Contacts between the two chains:
Residue V363 in the second protein interacts with residue L11 in the first protein (closest heavy-atom distance 4.7 Å).
Residue M913 in the second protein contacts residue L6 in the first protein (closest heavy-atom distance 4.3 Å).
Residue F385 in the second protein contacts residue L11 in the first protein (closest heavy-atom distance 4.0 Å).
Residue Y874 in the second protein is in contact with residue A2 in the first protein (closest heavy-atom distance 4.3 Å).
Residue M913 in the second protein is in contact with residue A2 in the first protein (closest heavy-atom distance 4.1 Å).
Residue R725 in the second protein is in contact with residue R7 in the first protein (closest heavy-atom distance 3.1 Å).
Residue Y874 in the second protein interacts with residue L6 in the first protein (closest heavy-atom distance 3.5 Å).
Residue Y815 in the second protein interacts with residue R7 in the first protein (closest heavy-atom distance 2.9 Å).
Residue F1006 in the second protein contacts residue R9 in the first protein (closest heavy-atom distance 3.3 Å).
Residue R330 in the second protein interacts with residue G12 in the first protein (closest heavy-atom distance 3.4 Å).
Residue A844 in the second protein contacts residue Q1 in the first protein (closest heavy-atom distance 3.2 Å).
Residue W956 in the second protein contacts residue R9 in the first protein (closest heavy-atom distance 4.0 Å).
Residue E843 in the second protein is in contact with residue Q1 in the first protein (closest heavy-atom distance 3.4 Å).
Residue P361 in the second protein contacts residue E10 in the first protein (closest heavy-atom distance 4.1 Å).
Residue A384 in the second protein is in contact with residue L11 in the first protein (closest heavy-atom distance 4.1 Å).
Residue V1036 in the second protein contacts residue E10 in the first protein (closest heavy-atom distance 3.3 Å).
Residue L331 in the second protein is in contact with residue L11 in the first protein (closest heavy-atom distance 4.6 Å).
Residue N1008 in the second protein contacts residue L11 in the first protein (closest heavy-atom distance 5.0 Å).
Residue P846 in the second protein is in contact with residue L3 in the first protein (closest heavy-atom distance 3.7 Å).
Residue Y815 in the second protein contacts residue L3 in the first protein (closest heavy-atom distance 4.9 Å).
Residue V1036 in the second protein interacts with residue L11 in the first protein (closest heavy-atom distance 3.5 Å).
Residue L915 in the second protein contacts residue L6 in the first protein (closest heavy-atom distance 3.8 Å).
Residue V363 in the second protein is in contact with residue E10 in the first protein (closest heavy-atom distance 3.4 Å).
Residue N1008 in the second protein is in contact with residue R9 in the first protein (closest heavy-atom distance 4.4 Å).
Residue A872 in the second protein interacts with residue L3 in the first protein (closest heavy-atom distance 4.5 Å).
Residue G383 in the second protein contacts residue L11 in the first protein (closest heavy-atom distance 4.9 Å).
Residue L817 in the second protein contacts residue R7 in the first protein (closest heavy-atom distance 2.9 Å).
Residue N1008 in the second protein contacts residue E10 in the first protein (closest heavy-atom distance 3.0 Å).
Residue P361 in the second protein is in contact with residue L11 in the first protein (closest heavy-atom distance 4.3 Å).
Residue R330 in the second protein contacts residue L11 in the first protein (closest heavy-atom distance 3.4 Å).
Residue P846 in the second protein interacts with residue A2 in the first protein (closest heavy-atom distance 4.8 Å).
Residue P841 in the second protein interacts with residue Q1 in the first protein (closest heavy-atom distance 3.3 Å).
Residue A844 in the second protein contacts residue A2 in the first protein (closest heavy-atom distance 2.7 Å).
Residue I362 in the second protein contacts residue E10 in the first protein (closest heavy-atom distance 4.8 Å).
Residue A837 in the second protein contacts residue L3 in the first protein (closest heavy-atom distance 3.9 Å).
Residue Y874 in the second protein interacts with residue L3 in the first protein (closest heavy-atom distance 3.4 Å).
Residue V839 in the second protein contacts residue Q1 in the first protein (closest heavy-atom distance 3.5 Å).
Residue Y840 in the second protein is in contact with residue Q1 in the first protein (closest heavy-atom distance 3.3 Å).
Residue V839 in the second protein interacts with residue L3 in the first protein (closest heavy-atom distance 3.8 Å).
Residue V1036 in the second protein interacts with residue R9 in the first protein (closest heavy-atom distance 4.4 Å).
Residue V839 in the second protein is in contact with residue P4 in the first protein (closest heavy-atom distance 4.6 Å).
Residue E790 in the second protein is in contact with residue R7 in the first protein (closest heavy-atom distance 3.2 Å).
Residue H792 in the second protein is in contact with residue R7 in the first protein (closest heavy-atom distance 3.1 Å).
Residue E845 in the second protein is in contact with residue A2 in the first protein (closest heavy-atom distance 4.0 Å).
Residue N973 in the second protein interacts with residue R9 in the first protein (closest heavy-atom distance 3.5 Å).
Residue V1036 in the second protein is in contact with residue G12 in the first protein (closest heavy-atom distance 4.5 Å).
Residue L817 in the second protein is in contact with residue L3 in the first protein (closest heavy-atom distance 3.8 Å).
Residue A816 in the second protein is in contact with residue R7 in the first protein (closest heavy-atom distance 4.7 Å).

These two protein chains interact to form a complex.

Sequence of the second protein:
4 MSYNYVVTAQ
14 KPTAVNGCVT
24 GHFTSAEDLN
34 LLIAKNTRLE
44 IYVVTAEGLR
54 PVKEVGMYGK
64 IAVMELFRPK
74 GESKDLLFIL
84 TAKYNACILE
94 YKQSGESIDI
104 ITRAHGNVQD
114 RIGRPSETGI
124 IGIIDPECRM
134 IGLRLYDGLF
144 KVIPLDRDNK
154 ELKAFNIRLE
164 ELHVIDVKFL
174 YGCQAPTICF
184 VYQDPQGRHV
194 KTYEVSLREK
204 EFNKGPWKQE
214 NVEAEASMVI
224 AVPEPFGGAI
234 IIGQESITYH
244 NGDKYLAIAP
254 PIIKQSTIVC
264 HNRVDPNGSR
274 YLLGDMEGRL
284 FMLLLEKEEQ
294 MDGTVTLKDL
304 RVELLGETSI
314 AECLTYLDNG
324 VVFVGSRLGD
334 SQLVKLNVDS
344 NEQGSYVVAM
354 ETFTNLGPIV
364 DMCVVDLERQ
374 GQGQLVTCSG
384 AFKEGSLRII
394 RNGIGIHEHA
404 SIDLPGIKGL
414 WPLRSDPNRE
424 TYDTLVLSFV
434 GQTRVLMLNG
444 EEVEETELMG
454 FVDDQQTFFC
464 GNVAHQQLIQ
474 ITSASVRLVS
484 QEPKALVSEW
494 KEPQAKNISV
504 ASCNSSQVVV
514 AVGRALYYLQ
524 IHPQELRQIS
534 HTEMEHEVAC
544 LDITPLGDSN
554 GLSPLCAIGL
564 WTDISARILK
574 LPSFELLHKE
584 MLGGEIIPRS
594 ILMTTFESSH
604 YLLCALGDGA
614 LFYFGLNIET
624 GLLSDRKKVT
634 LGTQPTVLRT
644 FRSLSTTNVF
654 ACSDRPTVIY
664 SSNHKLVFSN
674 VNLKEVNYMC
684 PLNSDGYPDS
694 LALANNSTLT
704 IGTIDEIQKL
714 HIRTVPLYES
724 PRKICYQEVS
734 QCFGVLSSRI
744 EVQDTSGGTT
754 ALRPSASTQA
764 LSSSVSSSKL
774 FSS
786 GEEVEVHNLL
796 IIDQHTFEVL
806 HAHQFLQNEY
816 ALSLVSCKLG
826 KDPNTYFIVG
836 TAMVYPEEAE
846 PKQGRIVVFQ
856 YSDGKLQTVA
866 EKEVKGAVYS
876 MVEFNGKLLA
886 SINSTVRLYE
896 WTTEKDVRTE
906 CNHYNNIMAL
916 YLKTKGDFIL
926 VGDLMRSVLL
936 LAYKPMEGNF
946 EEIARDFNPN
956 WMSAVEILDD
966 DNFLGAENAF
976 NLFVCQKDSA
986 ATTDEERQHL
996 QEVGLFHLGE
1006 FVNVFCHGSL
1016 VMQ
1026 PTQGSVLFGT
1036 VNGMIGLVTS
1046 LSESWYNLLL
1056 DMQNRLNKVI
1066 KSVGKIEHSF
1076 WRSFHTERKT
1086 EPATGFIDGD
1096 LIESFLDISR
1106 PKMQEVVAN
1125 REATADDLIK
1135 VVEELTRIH

Sequence of the first protein:
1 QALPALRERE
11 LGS